Sequence of chain A:
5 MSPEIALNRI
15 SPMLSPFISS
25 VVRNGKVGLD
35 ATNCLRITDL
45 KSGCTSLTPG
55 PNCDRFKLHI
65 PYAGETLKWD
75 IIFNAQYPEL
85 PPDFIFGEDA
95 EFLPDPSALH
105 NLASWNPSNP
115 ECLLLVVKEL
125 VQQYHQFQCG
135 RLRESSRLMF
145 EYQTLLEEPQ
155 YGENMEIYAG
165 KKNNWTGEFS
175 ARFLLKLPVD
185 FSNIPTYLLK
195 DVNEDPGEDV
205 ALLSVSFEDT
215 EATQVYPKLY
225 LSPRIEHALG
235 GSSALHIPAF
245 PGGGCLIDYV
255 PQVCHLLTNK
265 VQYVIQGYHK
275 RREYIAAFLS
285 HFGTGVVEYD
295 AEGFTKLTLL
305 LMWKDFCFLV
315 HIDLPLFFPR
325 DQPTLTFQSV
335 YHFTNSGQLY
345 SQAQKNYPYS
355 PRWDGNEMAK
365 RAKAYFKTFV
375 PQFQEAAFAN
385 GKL

Sequence of chain B:
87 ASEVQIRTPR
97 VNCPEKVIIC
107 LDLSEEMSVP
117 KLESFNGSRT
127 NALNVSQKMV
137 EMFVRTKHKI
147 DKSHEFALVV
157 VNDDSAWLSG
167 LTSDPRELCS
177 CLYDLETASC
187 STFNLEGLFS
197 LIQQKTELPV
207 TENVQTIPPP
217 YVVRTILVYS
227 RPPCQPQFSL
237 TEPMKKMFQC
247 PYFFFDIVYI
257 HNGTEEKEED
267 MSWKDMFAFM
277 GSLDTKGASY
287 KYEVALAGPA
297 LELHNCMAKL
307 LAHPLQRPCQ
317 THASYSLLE

These two protein chains interact to form a complex.

Interface contacts:
Residue E292 in chain A is in contact with residue H150 in chain B (closest heavy-atom distance 3.4 Å).
Residue M306 in chain A interacts with residue Y321 in chain B (closest heavy-atom distance 3.3 Å).
Residue F337 in chain A interacts with residue K134 in chain B (closest heavy-atom distance 3.6 Å).
Residue F337 in chain A contacts residue E137 in chain B (closest heavy-atom distance 3.5 Å).
Residue G289 in chain A interacts with residue S320 in chain B (closest heavy-atom distance 3.3 Å).
Residue E292 in chain A contacts residue K143 in chain B (closest heavy-atom distance 3.0 Å).
Residue Y335 in chain A contacts residue L297 in chain B (closest heavy-atom distance 3.7 Å).
Residue T288 in chain A interacts with residue L323 in chain B (closest heavy-atom distance 3.7 Å).
Residue L304 in chain A interacts with residue Y321 in chain B (closest heavy-atom distance 3.5 Å).
Residue Y293 in chain A interacts with residue Q312 in chain B (closest heavy-atom distance 2.8 Å).
Residue V291 in chain A is in contact with residue H309 in chain B (closest heavy-atom distance 2.8 Å).
Residue V291 in chain A is in contact with residue L307 in chain B (closest heavy-atom distance 3.6 Å).
Residue V334 in chain A contacts residue A304 in chain B (closest heavy-atom distance 3.6 Å).
Residue T288 in chain A interacts with residue A319 in chain B (closest heavy-atom distance 2.9 Å).
Residue L343 in chain A is in contact with residue T142 in chain B (closest heavy-atom distance 3.7 Å).
Residue L305 in chain A contacts residue Y321 in chain B (closest heavy-atom distance 3.3 Å).
Residue V196 in chain A contacts residue P214 in chain B (closest heavy-atom distance 3.2 Å).
Residue S333 in chain A is in contact with residue M138 in chain B (closest heavy-atom distance 3.0 Å).
Residue M306 in chain A is in contact with residue S322 in chain B (closest heavy-atom distance 3.4 Å).
Residue V291 in chain A contacts residue A308 in chain B (closest heavy-atom distance 3.1 Å).
Residue A295 in chain A is in contact with residue Q312 in chain B (closest heavy-atom distance 3.6 Å).
Residue Y293 in chain A is in contact with residue R96 in chain B (closest heavy-atom distance 3.5 Å).
Residue L192 in chain A contacts residue P214 in chain B (closest heavy-atom distance 3.5 Å).
Residue L304 in chain A interacts with residue K305 in chain B (closest heavy-atom distance 3.8 Å).
Residue Q332 in chain A is in contact with residue T142 in chain B (closest heavy-atom distance 2.8 Å).
Residue L343 in chain A is in contact with residue R141 in chain B (closest heavy-atom distance 3.4 Å).
Residue T288 in chain A contacts residue S320 in chain B (closest heavy-atom distance 2.7 Å).
Residue A295 in chain A contacts residue V97 in chain B (closest heavy-atom distance 3.7 Å).
Residue M306 in chain A contacts residue L324 in chain B (closest heavy-atom distance 3.8 Å).
Residue K367 in chain A is in contact with residue L323 in chain B (closest heavy-atom distance 3.7 Å).
Residue G289 in chain A is in contact with residue Y321 in chain B (closest heavy-atom distance 3.8 Å).
Residue D309 in chain A interacts with residue L297 in chain B (closest heavy-atom distance 3.7 Å).
Residue L313 in chain A contacts residue L307 in chain B (closest heavy-atom distance 3.7 Å).
Residue L304 in chain A contacts residue A304 in chain B (closest heavy-atom distance 3.8 Å).
Residue D309 in chain A interacts with residue N301 in chain B (closest heavy-atom distance 2.9 Å).
Residue T302 in chain A contacts residue I146 in chain B (closest heavy-atom distance 3.6 Å).
Residue L305 in chain A interacts with residue L324 in chain B (closest heavy-atom distance 3.8 Å).
Residue L343 in chain A contacts residue M138 in chain B (closest heavy-atom distance 3.2 Å).
Residue H285 in chain A contacts residue L323 in chain B (closest heavy-atom distance 3.4 Å).
Residue E292 in chain A interacts with residue Q312 in chain B (closest heavy-atom distance 3.4 Å).
Residue F286 in chain A contacts residue L323 in chain B (closest heavy-atom distance 3.8 Å).
Residue H336 in chain A interacts with residue M138 in chain B (closest heavy-atom distance 3.6 Å).
Residue E292 in chain A contacts residue E101 in chain B (closest heavy-atom distance 3.8 Å).
Residue V290 in chain A contacts residue A308 in chain B (closest heavy-atom distance 3.8 Å).
Residue E292 in chain A is in contact with residue H309 in chain B (closest heavy-atom distance 3.8 Å).
Residue Y293 in chain A contacts residue N98 in chain B (closest heavy-atom distance 3.3 Å).
Residue F337 in chain A interacts with residue M138 in chain B (closest heavy-atom distance 3.6 Å).
Residue Y335 in chain A interacts with residue N301 in chain B (closest heavy-atom distance 2.7 Å).
Residue A295 in chain A contacts residue N98 in chain B (closest heavy-atom distance 3.0 Å).
Residue Y335 in chain A contacts residue H300 in chain B (closest heavy-atom distance 3.5 Å).
Residue G341 in chain A contacts residue R141 in chain B (closest heavy-atom distance 3.0 Å).
Residue A295 in chain A is in contact with residue R96 in chain B (closest heavy-atom distance 3.5 Å).
Residue V196 in chain A is in contact with residue P216 in chain B (closest heavy-atom distance 3.8 Å).
Residue V290 in chain A contacts residue Q312 in chain B (closest heavy-atom distance 3.7 Å).
Residue V334 in chain A contacts residue M138 in chain B (closest heavy-atom distance 3.5 Å).
Residue D294 in chain A interacts with residue N98 in chain B (closest heavy-atom distance 3.7 Å).
Residue V196 in chain A contacts residue I213 in chain B (closest heavy-atom distance 3.4 Å).
Residue C311 in chain A is in contact with residue N301 in chain B (closest heavy-atom distance 3.7 Å).
Residue L387 in chain A contacts residue K134 in chain B (closest heavy-atom distance 3.0 Å).
Residue L343 in chain A interacts with residue K145 in chain B (closest heavy-atom distance 3.6 Å).